The following describes two proteins that form a bound complex.

Sequence of chain B:
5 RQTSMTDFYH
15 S

Residue-level contacts at the interface:
Residue L67 in chain A interacts with residue M9 in chain B (closest heavy-atom distance 4.0 Å).
Residue M60 in chain A is in contact with residue T10 in chain B (closest heavy-atom distance 4.3 Å).
Residue L146 in chain A contacts residue S15 in chain B (closest heavy-atom distance 4.2 Å).
Residue A272 in chain A is in contact with residue F12 in chain B (closest heavy-atom distance 4.3 Å).
Residue E252 in chain A contacts residue F12 in chain B (closest heavy-atom distance 3.6 Å).
Residue A272 in chain A contacts residue Q6 in chain B (closest heavy-atom distance 2.8 Å).
Residue P254 in chain A interacts with residue F12 in chain B (closest heavy-atom distance 3.7 Å).
Residue S63 in chain A interacts with residue S8 in chain B (closest heavy-atom distance 4.7 Å).
Residue L146 in chain A is in contact with residue T10 in chain B (closest heavy-atom distance 3.8 Å).
Residue L253 in chain A is in contact with residue Y13 in chain B (closest heavy-atom distance 3.4 Å).
Residue A66 in chain A is in contact with residue M9 in chain B (closest heavy-atom distance 3.9 Å).
Residue V65 in chain A interacts with residue Q6 in chain B (closest heavy-atom distance 3.4 Å).
Residue G147 in chain A interacts with residue Y13 in chain B (closest heavy-atom distance 3.6 Å).
Residue A272 in chain A interacts with residue S8 in chain B (closest heavy-atom distance 3.7 Å).
Residue V65 in chain A interacts with residue T7 in chain B (closest heavy-atom distance 4.0 Å).
Residue L253 in chain A interacts with residue F12 in chain B (closest heavy-atom distance 4.2 Å).
Residue I275 in chain A is in contact with residue T7 in chain B (closest heavy-atom distance 4.3 Å).
Residue M60 in chain A contacts residue M9 in chain B (closest heavy-atom distance 3.9 Å).
Residue P273 in chain A is in contact with residue R5 in chain B (closest heavy-atom distance 3.9 Å).
Residue Y270 in chain A is in contact with residue M9 in chain B (closest heavy-atom distance 3.6 Å).
Residue L146 in chain A is in contact with residue H14 in chain B (closest heavy-atom distance 3.4 Å).
Residue H64 in chain A interacts with residue M9 in chain B (closest heavy-atom distance 2.7 Å).
Residue H145 in chain A interacts with residue S15 in chain B (closest heavy-atom distance 3.3 Å).
Residue H64 in chain A interacts with residue S8 in chain B (closest heavy-atom distance 3.6 Å).
Residue P254 in chain A interacts with residue M9 in chain B (closest heavy-atom distance 3.9 Å).
Residue Y153 in chain A interacts with residue Y13 in chain B (closest heavy-atom distance 4.0 Å).
Residue A228 in chain A is in contact with residue Q6 in chain B (closest heavy-atom distance 4.1 Å).
Residue P273 in chain A contacts residue F12 in chain B (closest heavy-atom distance 3.9 Å).
Residue I275 in chain A interacts with residue R5 in chain B (closest heavy-atom distance 3.0 Å).
Residue I148 in chain A contacts residue Y13 in chain B (closest heavy-atom distance 3.7 Å).
Residue P149 in chain A interacts with residue Y13 in chain B (closest heavy-atom distance 3.6 Å).
Residue K274 in chain A contacts residue Q6 in chain B (closest heavy-atom distance 3.5 Å).
Residue L146 in chain A is in contact with residue Y13 in chain B (closest heavy-atom distance 4.0 Å).
Residue L146 in chain A interacts with residue M9 in chain B (closest heavy-atom distance 4.2 Å).
Residue G147 in chain A is in contact with residue H14 in chain B (closest heavy-atom distance 2.6 Å).
Residue A272 in chain A interacts with residue T7 in chain B (closest heavy-atom distance 3.3 Å).
Residue P273 in chain A contacts residue Q6 in chain B (closest heavy-atom distance 3.5 Å).
Residue P273 in chain A is in contact with residue T7 in chain B (closest heavy-atom distance 2.6 Å).
Residue V65 in chain A interacts with residue S8 in chain B (closest heavy-atom distance 4.7 Å).
Residue V65 in chain A is in contact with residue M9 in chain B (closest heavy-atom distance 3.4 Å).
Residue K274 in chain A is in contact with residue R5 in chain B (closest heavy-atom distance 3.2 Å).
Residue E144 in chain A contacts residue T10 in chain B (closest heavy-atom distance 4.8 Å).
Residue P254 in chain A is in contact with residue Y13 in chain B (closest heavy-atom distance 3.8 Å).
Residue H64 in chain A interacts with residue T10 in chain B (closest heavy-atom distance 4.4 Å).
Residue I275 in chain A interacts with residue F12 in chain B (closest heavy-atom distance 4.7 Å).
Residue H145 in chain A is in contact with residue H14 in chain B (closest heavy-atom distance 4.4 Å).
Residue Y270 in chain A is in contact with residue Y13 in chain B (closest heavy-atom distance 4.4 Å).
Residue A272 in chain A interacts with residue M9 in chain B (closest heavy-atom distance 3.8 Å).
Residue K274 in chain A is in contact with residue T7 in chain B (closest heavy-atom distance 4.7 Å).
Residue L271 in chain A contacts residue M9 in chain B (closest heavy-atom distance 4.2 Å).
Residue G147 in chain A contacts residue S15 in chain B (closest heavy-atom distance 3.7 Å).

Sequence of chain A:
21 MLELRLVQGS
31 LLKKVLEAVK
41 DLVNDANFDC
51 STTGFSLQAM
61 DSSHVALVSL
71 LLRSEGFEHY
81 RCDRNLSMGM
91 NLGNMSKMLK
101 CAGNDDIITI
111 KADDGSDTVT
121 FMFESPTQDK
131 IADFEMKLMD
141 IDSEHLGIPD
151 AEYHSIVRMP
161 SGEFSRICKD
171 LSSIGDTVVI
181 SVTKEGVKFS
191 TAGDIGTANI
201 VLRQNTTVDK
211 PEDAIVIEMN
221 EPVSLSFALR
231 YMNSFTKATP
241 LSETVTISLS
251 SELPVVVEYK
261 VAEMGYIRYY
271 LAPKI